Sequence of protein 1:
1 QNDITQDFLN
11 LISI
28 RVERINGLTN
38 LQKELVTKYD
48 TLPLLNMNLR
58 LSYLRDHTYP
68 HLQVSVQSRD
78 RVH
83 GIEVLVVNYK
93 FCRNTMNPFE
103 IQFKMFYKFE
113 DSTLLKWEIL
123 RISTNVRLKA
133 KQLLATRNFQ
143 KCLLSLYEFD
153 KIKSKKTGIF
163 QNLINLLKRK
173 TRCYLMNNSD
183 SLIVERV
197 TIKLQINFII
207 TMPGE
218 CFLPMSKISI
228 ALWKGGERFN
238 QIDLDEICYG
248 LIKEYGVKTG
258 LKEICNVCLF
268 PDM

Sequence of protein 2:
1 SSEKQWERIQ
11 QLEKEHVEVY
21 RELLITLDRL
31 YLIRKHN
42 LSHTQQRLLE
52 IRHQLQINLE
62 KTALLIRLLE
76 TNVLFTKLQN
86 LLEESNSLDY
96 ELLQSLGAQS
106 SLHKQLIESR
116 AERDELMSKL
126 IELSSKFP

These two protein chains interact to form a complex.

Interface contacts:
Residue F8 in protein 1 contacts residue H44 in protein 2 (closest heavy-atom distance 4.5 Å).
Residue L11 in protein 1 interacts with residue H44 in protein 2 (closest heavy-atom distance 4.6 Å).